This data describes a binding interaction between two proteins.

Sequence of the second protein:
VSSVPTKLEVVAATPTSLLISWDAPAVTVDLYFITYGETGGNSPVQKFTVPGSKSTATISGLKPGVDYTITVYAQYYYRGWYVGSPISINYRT

Contacts between the two chains:
Residue F82 in the first protein is in contact with residue W83 in the second protein (closest heavy-atom distance 2.7 Å).
Residue E159 in the first protein interacts with residue K49 in the second protein (closest heavy-atom distance 2.9 Å).
Residue F89 in the first protein contacts residue W83 in the second protein (closest heavy-atom distance 3.7 Å).
Residue R88 in the first protein contacts residue K49 in the second protein (closest heavy-atom distance 4.2 Å).
Residue V87 in the first protein is in contact with residue V85 in the second protein (closest heavy-atom distance 4.3 Å).
Residue L62 in the first protein contacts residue W83 in the second protein (closest heavy-atom distance 4.0 Å).
Residue E159 in the first protein is in contact with residue F35 in the second protein (closest heavy-atom distance 4.3 Å).
Residue A84 in the first protein interacts with residue W83 in the second protein (closest heavy-atom distance 2.7 Å).
Residue A84 in the first protein contacts residue V85 in the second protein (closest heavy-atom distance 4.2 Å).
Residue V87 in the first protein contacts residue Q77 in the second protein (closest heavy-atom distance 3.2 Å).
Residue A84 in the first protein interacts with residue Y84 in the second protein (closest heavy-atom distance 3.8 Å).
Residue F82 in the first protein contacts residue G82 in the second protein (closest heavy-atom distance 3.3 Å).
Residue H152 in the first protein contacts residue F50 in the second protein (closest heavy-atom distance 3.4 Å).
Residue G61 in the first protein contacts residue Y79 in the second protein (closest heavy-atom distance 3.5 Å).
Residue K85 in the first protein interacts with residue V85 in the second protein (closest heavy-atom distance 3.5 Å).
Residue D81 in the first protein is in contact with residue R81 in the second protein (closest heavy-atom distance 5.0 Å).
Residue V87 in the first protein is in contact with residue Y84 in the second protein (closest heavy-atom distance 4.1 Å).
Residue D81 in the first protein interacts with residue G82 in the second protein (closest heavy-atom distance 4.5 Å).
Residue R88 in the first protein contacts residue F35 in the second protein (closest heavy-atom distance 3.7 Å).
Residue E60 in the first protein contacts residue Y79 in the second protein (closest heavy-atom distance 3.2 Å).
Residue P59 in the first protein is in contact with residue W83 in the second protein (closest heavy-atom distance 4.1 Å).
Residue E60 in the first protein interacts with residue W83 in the second protein (closest heavy-atom distance 2.7 Å).
Residue R88 in the first protein interacts with residue T51 in the second protein (closest heavy-atom distance 3.6 Å).
Residue F82 in the first protein is in contact with residue Y84 in the second protein (closest heavy-atom distance 3.5 Å).
Residue R88 in the first protein contacts residue F50 in the second protein (closest heavy-atom distance 4.8 Å).
Residue G86 in the first protein is in contact with residue V85 in the second protein (closest heavy-atom distance 3.7 Å).
Residue G86 in the first protein interacts with residue F35 in the second protein (closest heavy-atom distance 3.1 Å).
Residue R88 in the first protein is in contact with residue L33 in the second protein (closest heavy-atom distance 3.6 Å).
Residue F82 in the first protein contacts residue R81 in the second protein (closest heavy-atom distance 4.6 Å).
Residue R88 in the first protein interacts with residue Q77 in the second protein (closest heavy-atom distance 2.8 Å).
Residue V87 in the first protein is in contact with residue F35 in the second protein (closest heavy-atom distance 4.8 Å).
Residue I83 in the first protein is in contact with residue W83 in the second protein (closest heavy-atom distance 3.6 Å).
Residue F82 in the first protein interacts with residue Y79 in the second protein (closest heavy-atom distance 4.9 Å).
Residue G86 in the first protein contacts residue Q77 in the second protein (closest heavy-atom distance 4.2 Å).
Residue D81 in the first protein interacts with residue Y79 in the second protein (closest heavy-atom distance 3.6 Å).
Residue T191 in the first protein contacts residue Q48 in the second protein (closest heavy-atom distance 4.2 Å).
Residue G86 in the first protein interacts with residue K49 in the second protein (closest heavy-atom distance 4.4 Å).
Residue V87 in the first protein interacts with residue W83 in the second protein (closest heavy-atom distance 3.9 Å).
Residue G61 in the first protein contacts residue W83 in the second protein (closest heavy-atom distance 4.7 Å).
Residue H152 in the first protein contacts residue K49 in the second protein (closest heavy-atom distance 4.8 Å).

Sequence of the first protein:
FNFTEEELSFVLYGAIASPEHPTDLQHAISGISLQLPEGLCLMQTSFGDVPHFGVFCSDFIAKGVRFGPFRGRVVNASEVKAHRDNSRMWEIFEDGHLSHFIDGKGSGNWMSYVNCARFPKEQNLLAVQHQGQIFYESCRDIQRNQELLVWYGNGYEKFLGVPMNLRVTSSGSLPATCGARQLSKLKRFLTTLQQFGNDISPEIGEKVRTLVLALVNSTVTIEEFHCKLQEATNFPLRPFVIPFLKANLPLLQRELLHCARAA